Sequence of protein 2:
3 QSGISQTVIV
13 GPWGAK

This data describes a binding interaction between two proteins.

Contacts between the two chains:
Residue I108 in protein 1 contacts residue I11 in protein 2 (closest heavy-atom distance 3.7 Å).
Residue I108 in protein 1 interacts with residue G13 in protein 2 (closest heavy-atom distance 4.1 Å).
Residue E109 in protein 1 interacts with residue G13 in protein 2 (closest heavy-atom distance 3.2 Å).
Residue P107 in protein 1 interacts with residue P14 in protein 2 (closest heavy-atom distance 3.8 Å).
Residue N110 in protein 1 contacts residue I11 in protein 2 (closest heavy-atom distance 2.9 Å).
Residue N110 in protein 1 is in contact with residue T9 in protein 2 (closest heavy-atom distance 3.1 Å).
Residue K87 in protein 1 is in contact with residue K18 in protein 2 (closest heavy-atom distance 4.6 Å).
Residue I108 in protein 1 interacts with residue V12 in protein 2 (closest heavy-atom distance 3.5 Å).
Residue P107 in protein 1 contacts residue V12 in protein 2 (closest heavy-atom distance 3.5 Å).
Residue N110 in protein 1 interacts with residue V10 in protein 2 (closest heavy-atom distance 3.3 Å).
Residue N110 in protein 1 interacts with residue Q8 in protein 2 (closest heavy-atom distance 3.8 Å).
Residue L131 in protein 1 is in contact with residue V10 in protein 2 (closest heavy-atom distance 4.2 Å).
Residue P107 in protein 1 interacts with residue G13 in protein 2 (closest heavy-atom distance 2.8 Å).
Residue L133 in protein 1 interacts with residue V10 in protein 2 (closest heavy-atom distance 3.7 Å).
Residue E109 in protein 1 interacts with residue P14 in protein 2 (closest heavy-atom distance 3.6 Å).
Residue P107 in protein 1 contacts residue I11 in protein 2 (closest heavy-atom distance 4.6 Å).
Residue L131 in protein 1 is in contact with residue V12 in protein 2 (closest heavy-atom distance 4.0 Å).
Residue G111 in protein 1 contacts residue V10 in protein 2 (closest heavy-atom distance 4.5 Å).
Residue L106 in protein 1 interacts with residue V12 in protein 2 (closest heavy-atom distance 4.0 Å).
Residue L133 in protein 1 interacts with residue Q8 in protein 2 (closest heavy-atom distance 3.5 Å).
Residue E109 in protein 1 interacts with residue V12 in protein 2 (closest heavy-atom distance 4.4 Å).
Residue L133 in protein 1 contacts residue T9 in protein 2 (closest heavy-atom distance 3.7 Å).
Residue E109 in protein 1 is in contact with residue I11 in protein 2 (closest heavy-atom distance 2.9 Å).
Residue S132 in protein 1 contacts residue V10 in protein 2 (closest heavy-atom distance 4.1 Å).
Residue L106 in protein 1 contacts residue W15 in protein 2 (closest heavy-atom distance 4.2 Å).
Residue P107 in protein 1 is in contact with residue W15 in protein 2 (closest heavy-atom distance 3.6 Å).
Residue N105 in protein 1 contacts residue W15 in protein 2 (closest heavy-atom distance 3.1 Å).

Sequence of protein 1:
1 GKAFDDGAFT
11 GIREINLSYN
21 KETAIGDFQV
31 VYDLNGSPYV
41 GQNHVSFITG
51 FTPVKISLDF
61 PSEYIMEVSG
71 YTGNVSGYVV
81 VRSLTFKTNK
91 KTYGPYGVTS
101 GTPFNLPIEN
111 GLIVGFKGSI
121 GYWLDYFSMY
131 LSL